Interface contacts:
Residue L618 in protein 2 contacts residue N736 in protein 1 (closest heavy-atom distance 2.9 Å).
Residue H652 in protein 2 contacts residue Q838 in protein 1 (closest heavy-atom distance 3.0 Å).
Residue D772 in protein 2 contacts residue A435 in protein 1 (closest heavy-atom distance 2.1 Å).
Residue Y621 in protein 2 interacts with residue C767 in protein 1 (closest heavy-atom distance 2.2 Å).
Residue Q661 in protein 2 interacts with residue R880 in protein 1 (closest heavy-atom distance 2.4 Å).
Residue S607 in protein 2 interacts with residue H878 in protein 1 (closest heavy-atom distance 2.7 Å).
Residue T703 in protein 2 contacts residue H436 in protein 1 (closest heavy-atom distance 2.4 Å).
Residue T624 in protein 2 contacts residue H734 in protein 1 (closest heavy-atom distance 2.4 Å).
Residue T617 in protein 2 interacts with residue C767 in protein 1 (closest heavy-atom distance 2.8 Å).
Residue L623 in protein 2 contacts residue H734 in protein 1 (closest heavy-atom distance 3.3 Å).
Residue F665 in protein 2 contacts residue H878 in protein 1 (closest heavy-atom distance 3.3 Å).
Residue L667 in protein 2 interacts with residue Y914 in protein 1 (closest heavy-atom distance 3.4 Å).
Residue Y621 in protein 2 is in contact with residue S733 in protein 1 (closest heavy-atom distance 2.9 Å).
Residue I613 in protein 2 is in contact with residue N836 in protein 1 (closest heavy-atom distance 2.3 Å).
Residue H652 in protein 2 interacts with residue F840 in protein 1 (closest heavy-atom distance 2.7 Å).
Residue D736 in protein 2 contacts residue D917 in protein 1 (closest heavy-atom distance 1.4 Å).
Residue Q661 in protein 2 interacts with residue F879 in protein 1 (closest heavy-atom distance 2.9 Å).
Residue N622 in protein 2 contacts residue H734 in protein 1 (closest heavy-atom distance 1.5 Å).
Residue S660 in protein 2 is in contact with residue T921 in protein 1 (closest heavy-atom distance 3.3 Å).
Residue D736 in protein 2 interacts with residue S915 in protein 1 (closest heavy-atom distance 2.8 Å).
Residue N662 in protein 2 interacts with residue H878 in protein 1 (closest heavy-atom distance 3.5 Å).
Residue W614 in protein 2 contacts residue G768 in protein 1 (closest heavy-atom distance 3.4 Å).
Residue Y621 in protein 2 is in contact with residue N736 in protein 1 (closest heavy-atom distance 0.9 Å).
Residue Q661 in protein 2 contacts residue F918 in protein 1 (closest heavy-atom distance 3.0 Å).
Residue D772 in protein 2 interacts with residue H436 in protein 1 (closest heavy-atom distance 1.1 Å).
Residue N626 in protein 2 is in contact with residue R834 in protein 1 (closest heavy-atom distance 3.5 Å).
Residue N620 in protein 2 interacts with residue N736 in protein 1 (closest heavy-atom distance 2.1 Å).
Residue L623 in protein 2 contacts residue D796 in protein 1 (closest heavy-atom distance 2.8 Å).
Residue H652 in protein 2 is in contact with residue S837 in protein 1 (closest heavy-atom distance 2.7 Å).
Residue F649 in protein 2 interacts with residue N836 in protein 1 (closest heavy-atom distance 3.0 Å).
Residue L623 in protein 2 contacts residue N801 in protein 1 (closest heavy-atom distance 3.3 Å).
Residue H652 in protein 2 interacts with residue E839 in protein 1 (closest heavy-atom distance 2.2 Å).
Residue P659 in protein 2 interacts with residue D931 in protein 1 (closest heavy-atom distance 3.1 Å).
Residue L623 in protein 2 is in contact with residue S799 in protein 1 (closest heavy-atom distance 2.8 Å).
Residue S704 in protein 2 is in contact with residue N437 in protein 1 (closest heavy-atom distance 0.8 Å).
Residue V656 in protein 2 interacts with residue F882 in protein 1 (closest heavy-atom distance 3.4 Å).
Residue N622 in protein 2 interacts with residue D796 in protein 1 (closest heavy-atom distance 2.4 Å).
Residue H628 in protein 2 contacts residue N835 in protein 1 (closest heavy-atom distance 2.9 Å).
Residue N773 in protein 2 interacts with residue H436 in protein 1 (closest heavy-atom distance 3.4 Å).
Residue L735 in protein 2 is in contact with residue F961 in protein 1 (closest heavy-atom distance 2.3 Å).
Residue L667 in protein 2 contacts residue S915 in protein 1 (closest heavy-atom distance 2.0 Å).
Residue S704 in protein 2 contacts residue H436 in protein 1 (closest heavy-atom distance 1.9 Å).
Residue N620 in protein 2 contacts residue K735 in protein 1 (closest heavy-atom distance 2.2 Å).
Residue N668 in protein 2 contacts residue E911 in protein 1 (closest heavy-atom distance 3.2 Å).
Residue I613 in protein 2 is in contact with residue N835 in protein 1 (closest heavy-atom distance 2.2 Å).
Residue Q625 in protein 2 interacts with residue R834 in protein 1 (closest heavy-atom distance 1.7 Å).
Residue N668 in protein 2 contacts residue Y914 in protein 1 (closest heavy-atom distance 3.2 Å).
Residue F655 in protein 2 contacts residue K843 in protein 1 (closest heavy-atom distance 1.4 Å).
Residue V654 in protein 2 contacts residue E839 in protein 1 (closest heavy-atom distance 2.1 Å).
Residue Y621 in protein 2 contacts residue H734 in protein 1 (closest heavy-atom distance 1.5 Å).
Residue F665 in protein 2 is in contact with residue Q838 in protein 1 (closest heavy-atom distance 3.5 Å).
Residue Y621 in protein 2 interacts with residue K735 in protein 1 (closest heavy-atom distance 2.4 Å).
Residue N664 in protein 2 interacts with residue D917 in protein 1 (closest heavy-atom distance 1.4 Å).
Residue L610 in protein 2 interacts with residue Q838 in protein 1 (closest heavy-atom distance 1.7 Å).
Residue Q661 in protein 2 interacts with residue N932 in protein 1 (closest heavy-atom distance 0.9 Å).
Residue V656 in protein 2 interacts with residue F879 in protein 1 (closest heavy-atom distance 2.2 Å).
Residue S660 in protein 2 contacts residue N932 in protein 1 (closest heavy-atom distance 3.1 Å).
Residue H628 in protein 2 interacts with residue R834 in protein 1 (closest heavy-atom distance 3.4 Å).
Residue L610 in protein 2 contacts residue N836 in protein 1 (closest heavy-atom distance 2.7 Å).
Residue S660 in protein 2 interacts with residue D931 in protein 1 (closest heavy-atom distance 3.3 Å).

Sequence of protein 2:
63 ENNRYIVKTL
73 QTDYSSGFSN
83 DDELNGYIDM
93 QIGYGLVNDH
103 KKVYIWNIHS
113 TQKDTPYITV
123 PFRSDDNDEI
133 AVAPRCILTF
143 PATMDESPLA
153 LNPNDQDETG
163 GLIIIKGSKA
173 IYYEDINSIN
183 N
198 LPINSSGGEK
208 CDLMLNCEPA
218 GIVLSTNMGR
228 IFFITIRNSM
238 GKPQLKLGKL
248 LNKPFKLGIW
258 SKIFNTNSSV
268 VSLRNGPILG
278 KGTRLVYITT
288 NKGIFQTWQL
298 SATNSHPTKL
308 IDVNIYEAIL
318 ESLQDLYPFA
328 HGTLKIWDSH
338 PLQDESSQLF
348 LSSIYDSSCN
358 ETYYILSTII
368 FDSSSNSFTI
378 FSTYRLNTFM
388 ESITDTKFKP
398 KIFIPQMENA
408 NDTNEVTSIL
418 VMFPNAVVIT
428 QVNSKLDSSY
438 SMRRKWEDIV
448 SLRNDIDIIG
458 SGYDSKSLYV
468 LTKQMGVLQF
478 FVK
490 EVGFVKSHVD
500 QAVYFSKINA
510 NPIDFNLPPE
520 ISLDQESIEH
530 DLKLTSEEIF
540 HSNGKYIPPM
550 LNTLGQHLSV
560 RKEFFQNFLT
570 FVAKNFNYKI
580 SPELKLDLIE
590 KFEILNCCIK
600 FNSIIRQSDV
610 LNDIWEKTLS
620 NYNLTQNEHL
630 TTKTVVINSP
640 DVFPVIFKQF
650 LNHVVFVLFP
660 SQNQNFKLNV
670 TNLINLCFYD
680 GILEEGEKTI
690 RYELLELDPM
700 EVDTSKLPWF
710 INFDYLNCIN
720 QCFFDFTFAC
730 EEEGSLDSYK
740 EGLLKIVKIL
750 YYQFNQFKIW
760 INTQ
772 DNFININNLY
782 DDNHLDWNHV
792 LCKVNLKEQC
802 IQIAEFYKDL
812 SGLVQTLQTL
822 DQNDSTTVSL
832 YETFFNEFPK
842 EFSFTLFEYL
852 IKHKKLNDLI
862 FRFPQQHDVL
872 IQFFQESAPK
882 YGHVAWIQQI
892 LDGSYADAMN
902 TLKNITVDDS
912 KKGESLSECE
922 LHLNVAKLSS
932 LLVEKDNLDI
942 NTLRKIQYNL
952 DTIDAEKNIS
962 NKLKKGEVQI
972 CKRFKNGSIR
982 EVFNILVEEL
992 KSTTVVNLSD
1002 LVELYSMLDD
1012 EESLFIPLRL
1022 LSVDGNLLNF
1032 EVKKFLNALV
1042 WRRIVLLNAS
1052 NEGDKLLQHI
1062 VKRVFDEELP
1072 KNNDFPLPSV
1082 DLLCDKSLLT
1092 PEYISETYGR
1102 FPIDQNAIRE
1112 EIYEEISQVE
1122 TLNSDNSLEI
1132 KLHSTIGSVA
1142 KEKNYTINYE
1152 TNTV

Sequence of protein 1:
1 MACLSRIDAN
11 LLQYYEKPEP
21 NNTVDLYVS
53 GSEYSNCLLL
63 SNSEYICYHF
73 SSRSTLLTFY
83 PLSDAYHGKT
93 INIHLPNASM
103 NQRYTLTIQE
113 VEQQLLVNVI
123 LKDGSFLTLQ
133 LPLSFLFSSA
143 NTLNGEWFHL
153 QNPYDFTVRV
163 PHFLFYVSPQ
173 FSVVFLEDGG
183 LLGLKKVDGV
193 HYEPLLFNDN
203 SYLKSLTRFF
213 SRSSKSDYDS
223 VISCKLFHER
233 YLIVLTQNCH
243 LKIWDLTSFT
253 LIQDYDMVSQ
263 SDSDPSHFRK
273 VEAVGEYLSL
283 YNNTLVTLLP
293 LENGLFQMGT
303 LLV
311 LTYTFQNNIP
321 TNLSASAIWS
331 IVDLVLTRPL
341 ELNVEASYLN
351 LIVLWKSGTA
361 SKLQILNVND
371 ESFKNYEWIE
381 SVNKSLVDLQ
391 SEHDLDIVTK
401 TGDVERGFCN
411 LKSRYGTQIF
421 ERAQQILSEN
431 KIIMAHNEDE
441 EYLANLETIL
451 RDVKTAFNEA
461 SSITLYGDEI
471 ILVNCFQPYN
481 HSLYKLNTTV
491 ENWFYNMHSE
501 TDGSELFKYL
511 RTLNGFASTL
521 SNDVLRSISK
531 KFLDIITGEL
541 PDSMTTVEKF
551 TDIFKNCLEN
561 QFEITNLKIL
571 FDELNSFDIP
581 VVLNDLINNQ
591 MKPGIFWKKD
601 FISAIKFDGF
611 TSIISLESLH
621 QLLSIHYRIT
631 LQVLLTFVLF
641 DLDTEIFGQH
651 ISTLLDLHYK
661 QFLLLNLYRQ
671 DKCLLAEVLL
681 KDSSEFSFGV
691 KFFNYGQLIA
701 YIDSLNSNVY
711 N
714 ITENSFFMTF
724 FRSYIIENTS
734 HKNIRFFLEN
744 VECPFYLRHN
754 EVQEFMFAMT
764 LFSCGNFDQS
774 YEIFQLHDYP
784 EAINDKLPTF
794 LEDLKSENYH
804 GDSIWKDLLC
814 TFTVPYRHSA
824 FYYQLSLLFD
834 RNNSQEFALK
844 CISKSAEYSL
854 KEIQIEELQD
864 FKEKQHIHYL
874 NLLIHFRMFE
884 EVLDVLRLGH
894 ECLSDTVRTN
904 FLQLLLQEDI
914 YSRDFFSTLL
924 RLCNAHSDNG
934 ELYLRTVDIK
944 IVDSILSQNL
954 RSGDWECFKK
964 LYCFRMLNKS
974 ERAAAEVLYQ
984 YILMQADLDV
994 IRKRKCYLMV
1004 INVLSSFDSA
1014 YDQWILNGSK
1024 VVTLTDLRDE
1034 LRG

The following describes two proteins that form a bound complex.